Sequence of chain A:
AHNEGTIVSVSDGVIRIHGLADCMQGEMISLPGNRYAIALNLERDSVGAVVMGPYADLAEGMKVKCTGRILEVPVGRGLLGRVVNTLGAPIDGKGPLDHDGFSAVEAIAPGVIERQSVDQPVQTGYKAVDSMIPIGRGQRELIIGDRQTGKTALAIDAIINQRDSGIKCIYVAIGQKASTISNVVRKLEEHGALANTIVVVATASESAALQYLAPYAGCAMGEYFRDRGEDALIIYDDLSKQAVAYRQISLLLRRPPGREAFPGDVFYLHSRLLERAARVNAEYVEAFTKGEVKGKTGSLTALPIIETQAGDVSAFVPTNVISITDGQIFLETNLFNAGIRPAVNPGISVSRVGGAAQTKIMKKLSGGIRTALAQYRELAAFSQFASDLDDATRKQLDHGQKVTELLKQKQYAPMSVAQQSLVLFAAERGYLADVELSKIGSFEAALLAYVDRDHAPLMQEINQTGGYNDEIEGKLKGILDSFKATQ

Residue-level contacts at the interface:
Residue F409 in chain A is in contact with residue L121 in chain B (closest heavy-atom distance 4.2 Å).
Residue A405 in chain A interacts with residue A126 in chain B (closest heavy-atom distance 3.9 Å).
Residue F406 in chain A is in contact with residue K123 in chain B (closest heavy-atom distance 4.4 Å).
Residue F406 in chain A contacts residue A122 in chain B (closest heavy-atom distance 4.6 Å).
Residue D414 in chain A contacts residue S106 in chain B (closest heavy-atom distance 3.6 Å).
Residue A405 in chain A contacts residue A122 in chain B (closest heavy-atom distance 3.8 Å).
Residue D415 in chain A is in contact with residue I105 in chain B (closest heavy-atom distance 3.9 Å).
Residue D415 in chain A interacts with residue S106 in chain B (closest heavy-atom distance 3.5 Å).
Residue F406 in chain A contacts residue A119 in chain B (closest heavy-atom distance 3.8 Å).
Residue L413 in chain A is in contact with residue S106 in chain B (closest heavy-atom distance 4.9 Å).
Residue D412 in chain A interacts with residue Y114 in chain B (closest heavy-atom distance 4.2 Å).
Residue A405 in chain A contacts residue K123 in chain B (closest heavy-atom distance 3.8 Å).
Residue F409 in chain A is in contact with residue A122 in chain B (closest heavy-atom distance 3.9 Å).
Residue F409 in chain A interacts with residue S118 in chain B (closest heavy-atom distance 4.0 Å).

These two protein chains interact to form a complex.

Sequence of chain B:
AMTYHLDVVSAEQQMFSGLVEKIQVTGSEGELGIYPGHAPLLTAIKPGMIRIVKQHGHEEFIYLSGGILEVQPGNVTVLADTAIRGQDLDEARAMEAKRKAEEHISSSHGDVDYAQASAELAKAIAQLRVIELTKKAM